Interface contacts:
Residue W357 in the second protein contacts residue F152 in the first protein (closest heavy-atom distance 4.2 Å).
Residue R619 in the second protein interacts with residue E155 in the first protein (closest heavy-atom distance 3.2 Å).
Residue W357 in the second protein interacts with residue E155 in the first protein (closest heavy-atom distance 3.5 Å).
Residue R636 in the second protein interacts with residue Y211 in the first protein (closest heavy-atom distance 3.8 Å).
Residue T650 in the second protein contacts residue Y211 in the first protein (closest heavy-atom distance 3.5 Å).
Residue R619 in the second protein interacts with residue L206 in the first protein (closest heavy-atom distance 3.6 Å).
Residue R619 in the second protein interacts with residue H153 in the first protein (closest heavy-atom distance 3.1 Å).
Residue R626 in the second protein contacts residue T157 in the first protein (closest heavy-atom distance 4.2 Å).
Residue W623 in the second protein is in contact with residue E155 in the first protein (closest heavy-atom distance 3.4 Å).
Residue L587 in the second protein contacts residue T195 in the first protein (closest heavy-atom distance 4.1 Å).
Residue Q649 in the second protein is in contact with residue Y211 in the first protein (closest heavy-atom distance 3.3 Å).
Residue W623 in the second protein contacts residue T195 in the first protein (closest heavy-atom distance 4.4 Å).
Residue Q649 in the second protein interacts with residue Y209 in the first protein (closest heavy-atom distance 2.9 Å).
Residue V622 in the second protein contacts residue L206 in the first protein (closest heavy-atom distance 3.7 Å).
Residue D611 in the second protein interacts with residue R205 in the first protein (closest heavy-atom distance 3.8 Å).
Residue R619 in the second protein is in contact with residue G154 in the first protein (closest heavy-atom distance 3.7 Å).
Residue W623 in the second protein interacts with residue G194 in the first protein (closest heavy-atom distance 3.6 Å).
Residue R619 in the second protein contacts residue G194 in the first protein (closest heavy-atom distance 3.8 Å).
Residue P356 in the second protein interacts with residue T157 in the first protein (closest heavy-atom distance 3.2 Å).
Residue R654 in the second protein is in contact with residue N15 in the first protein (closest heavy-atom distance 2.9 Å).
Residue H353 in the second protein is in contact with residue R159 in the first protein (closest heavy-atom distance 3.3 Å).
Residue R619 in the second protein interacts with residue I193 in the first protein (closest heavy-atom distance 3.9 Å).
Residue K618 in the second protein is in contact with residue L206 in the first protein (closest heavy-atom distance 3.9 Å).
Residue W357 in the second protein contacts residue T157 in the first protein (closest heavy-atom distance 3.7 Å).
Residue Q649 in the second protein interacts with residue D213 in the first protein (closest heavy-atom distance 3.5 Å).
Residue H354 in the second protein contacts residue R159 in the first protein (closest heavy-atom distance 3.4 Å).
Residue A625 in the second protein is in contact with residue P210 in the first protein (closest heavy-atom distance 3.7 Å).
Residue E615 in the second protein contacts residue L206 in the first protein (closest heavy-atom distance 3.2 Å).
Residue K618 in the second protein interacts with residue Y209 in the first protein (closest heavy-atom distance 3.6 Å).
Residue E615 in the second protein interacts with residue V199 in the first protein (closest heavy-atom distance 3.5 Å).
Residue R588 in the second protein interacts with residue S192 in the first protein (closest heavy-atom distance 3.3 Å).
Residue R651 in the second protein interacts with residue Y211 in the first protein (closest heavy-atom distance 3.1 Å).
Residue R588 in the second protein is in contact with residue T158 in the first protein (closest heavy-atom distance 4.1 Å).
Residue M612 in the second protein interacts with residue P201 in the first protein (closest heavy-atom distance 3.5 Å).
Residue E615 in the second protein contacts residue R205 in the first protein (closest heavy-atom distance 3.9 Å).
Residue M612 in the second protein interacts with residue V199 in the first protein (closest heavy-atom distance 3.3 Å).
Residue L621 in the second protein interacts with residue Y211 in the first protein (closest heavy-atom distance 4.3 Å).
Residue W357 in the second protein is in contact with residue I150 in the first protein (closest heavy-atom distance 3.8 Å).
Residue L616 in the second protein interacts with residue V199 in the first protein (closest heavy-atom distance 3.5 Å).
Residue R626 in the second protein is in contact with residue T156 in the first protein (closest heavy-atom distance 2.4 Å).
Residue V622 in the second protein contacts residue P210 in the first protein (closest heavy-atom distance 3.6 Å).
Residue R647 in the second protein contacts residue Y209 in the first protein (closest heavy-atom distance 3.6 Å).
Residue R588 in the second protein is in contact with residue T195 in the first protein (closest heavy-atom distance 3.6 Å).
Residue L621 in the second protein interacts with residue P210 in the first protein (closest heavy-atom distance 3.1 Å).
Residue V583 in the second protein contacts residue T195 in the first protein (closest heavy-atom distance 3.7 Å).
Residue R619 in the second protein is in contact with residue Y204 in the first protein (closest heavy-atom distance 3.6 Å).
Residue R626 in the second protein interacts with residue E155 in the first protein (closest heavy-atom distance 3.0 Å).
Residue R654 in the second protein interacts with residue L14 in the first protein (closest heavy-atom distance 3.9 Å).
Residue V622 in the second protein contacts residue E155 in the first protein (closest heavy-atom distance 3.9 Å).
Residue A631 in the second protein interacts with residue Y211 in the first protein (closest heavy-atom distance 4.0 Å).
Residue L621 in the second protein interacts with residue Y209 in the first protein (closest heavy-atom distance 4.2 Å).
Residue Q649 in the second protein is in contact with residue Y212 in the first protein (closest heavy-atom distance 3.2 Å).
Residue P356 in the second protein contacts residue R159 in the first protein (closest heavy-atom distance 3.9 Å).
Residue F653 in the second protein contacts residue D213 in the first protein (closest heavy-atom distance 3.0 Å).
Residue R619 in the second protein is in contact with residue V199 in the first protein (closest heavy-atom distance 4.0 Å).
Residue P356 in the second protein is in contact with residue T158 in the first protein (closest heavy-atom distance 3.3 Å).
Residue E615 in the second protein is in contact with residue Y204 in the first protein (closest heavy-atom distance 4.0 Å).
Residue D611 in the second protein contacts residue P201 in the first protein (closest heavy-atom distance 3.9 Å).
Residue V648 in the second protein contacts residue Y209 in the first protein (closest heavy-atom distance 3.4 Å).
Residue W357 in the second protein interacts with residue T156 in the first protein (closest heavy-atom distance 4.0 Å).

Sequence of the first protein:
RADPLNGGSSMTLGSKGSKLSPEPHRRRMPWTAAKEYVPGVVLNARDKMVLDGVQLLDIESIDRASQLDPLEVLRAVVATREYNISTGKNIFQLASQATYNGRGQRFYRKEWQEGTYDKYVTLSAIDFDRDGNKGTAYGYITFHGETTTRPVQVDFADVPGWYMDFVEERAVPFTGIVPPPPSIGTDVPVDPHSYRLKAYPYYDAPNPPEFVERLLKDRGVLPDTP

These two protein chains interact to form a complex.

Sequence of the second protein:
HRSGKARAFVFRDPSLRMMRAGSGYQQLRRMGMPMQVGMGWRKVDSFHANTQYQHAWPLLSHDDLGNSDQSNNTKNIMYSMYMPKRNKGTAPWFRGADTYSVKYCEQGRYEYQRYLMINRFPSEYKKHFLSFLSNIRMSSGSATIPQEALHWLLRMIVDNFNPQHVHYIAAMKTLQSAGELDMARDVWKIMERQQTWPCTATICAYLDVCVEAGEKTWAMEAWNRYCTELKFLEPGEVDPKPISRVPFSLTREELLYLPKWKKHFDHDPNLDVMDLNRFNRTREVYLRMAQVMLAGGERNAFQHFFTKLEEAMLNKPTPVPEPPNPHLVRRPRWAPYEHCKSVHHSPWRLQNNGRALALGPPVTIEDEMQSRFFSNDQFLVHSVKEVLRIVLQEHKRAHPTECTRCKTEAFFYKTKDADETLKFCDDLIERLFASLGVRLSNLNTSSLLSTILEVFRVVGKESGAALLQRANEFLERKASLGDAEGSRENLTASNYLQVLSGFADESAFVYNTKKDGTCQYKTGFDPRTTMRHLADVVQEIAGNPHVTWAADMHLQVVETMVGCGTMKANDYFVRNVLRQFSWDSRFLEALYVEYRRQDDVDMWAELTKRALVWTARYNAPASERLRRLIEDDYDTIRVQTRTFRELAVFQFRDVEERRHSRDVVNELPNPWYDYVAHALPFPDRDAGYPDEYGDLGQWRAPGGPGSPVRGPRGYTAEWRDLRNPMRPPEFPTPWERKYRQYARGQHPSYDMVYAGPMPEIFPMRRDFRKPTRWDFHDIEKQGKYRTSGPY